These two protein chains interact to form a complex.

Interface contacts:
Residue P93 in chain A interacts with residue I92 in chain B (closest heavy-atom distance 3.9 Å).
Residue K113 in chain A is in contact with residue K113 in chain B (closest heavy-atom distance 3.5 Å).
Residue G35 in chain A interacts with residue F98 in chain B (closest heavy-atom distance 3.9 Å).
Residue W23 in chain A is in contact with residue P161 in chain B (closest heavy-atom distance 3.6 Å).
Residue F98 in chain A is in contact with residue S38 in chain B (closest heavy-atom distance 3.4 Å).
Residue A96 in chain A interacts with residue R84 in chain B (closest heavy-atom distance 4.2 Å).
Residue R84 in chain A interacts with residue N99 in chain B (closest heavy-atom distance 4.0 Å).
Residue R97 in chain A is in contact with residue R84 in chain B (closest heavy-atom distance 2.8 Å).
Residue E102 in chain A interacts with residue P81 in chain B (closest heavy-atom distance 3.9 Å).
Residue I159 in chain A contacts residue P79 in chain B (closest heavy-atom distance 3.6 Å).
Residue N41 in chain A is in contact with residue G95 in chain B (closest heavy-atom distance 3.0 Å).
Residue R84 in chain A interacts with residue V94 in chain B (closest heavy-atom distance 3.6 Å).
Residue N99 in chain A interacts with residue R84 in chain B (closest heavy-atom distance 4.0 Å).
Residue S38 in chain A interacts with residue A96 in chain B (closest heavy-atom distance 3.2 Å).
Residue H164 in chain A contacts residue Y16 in chain B (closest heavy-atom distance 2.7 Å).
Residue P162 in chain A is in contact with residue W23 in chain B (closest heavy-atom distance 3.7 Å).
Residue A87 in chain A contacts residue P93 in chain B (closest heavy-atom distance 3.6 Å).
Residue F98 in chain A interacts with residue G35 in chain B (closest heavy-atom distance 3.9 Å).
Residue F98 in chain A contacts residue F39 in chain B (closest heavy-atom distance 3.9 Å).
Residue P160 in chain A contacts residue W23 in chain B (closest heavy-atom distance 3.4 Å).
Residue P161 in chain A is in contact with residue F20 in chain B (closest heavy-atom distance 3.9 Å).
Residue G95 in chain A is in contact with residue N41 in chain B (closest heavy-atom distance 3.0 Å).
Residue S38 in chain A interacts with residue F98 in chain B (closest heavy-atom distance 3.4 Å).
Residue I92 in chain A contacts residue P93 in chain B (closest heavy-atom distance 3.9 Å).
Residue F98 in chain A is in contact with residue F98 in chain B (closest heavy-atom distance 3.4 Å).
Residue V94 in chain A contacts residue R84 in chain B (closest heavy-atom distance 3.6 Å).
Residue P85 in chain A contacts residue V94 in chain B (closest heavy-atom distance 4.0 Å).
Residue I92 in chain A is in contact with residue A96 in chain B (closest heavy-atom distance 3.8 Å).
Residue P93 in chain A is in contact with residue P93 in chain B (closest heavy-atom distance 4.2 Å).
Residue V94 in chain A is in contact with residue P85 in chain B (closest heavy-atom distance 4.0 Å).
Residue P162 in chain A interacts with residue V19 in chain B (closest heavy-atom distance 3.8 Å).
Residue R84 in chain A is in contact with residue R97 in chain B (closest heavy-atom distance 2.8 Å).
Residue E102 in chain A contacts residue N34 in chain B (closest heavy-atom distance 3.6 Å).
Residue P93 in chain A is in contact with residue D91 in chain B (closest heavy-atom distance 3.4 Å).
Residue P81 in chain A is in contact with residue E102 in chain B (closest heavy-atom distance 3.9 Å).
Residue V19 in chain A interacts with residue P162 in chain B (closest heavy-atom distance 3.8 Å).
Residue P85 in chain A interacts with residue G95 in chain B (closest heavy-atom distance 3.3 Å).
Residue R84 in chain A contacts residue G95 in chain B (closest heavy-atom distance 3.1 Å).
Residue G95 in chain A interacts with residue S38 in chain B (closest heavy-atom distance 3.7 Å).
Residue N34 in chain A contacts residue E102 in chain B (closest heavy-atom distance 3.6 Å).
Residue S38 in chain A interacts with residue G95 in chain B (closest heavy-atom distance 3.7 Å).
Residue A96 in chain A contacts residue S38 in chain B (closest heavy-atom distance 3.2 Å).
Residue F20 in chain A contacts residue P161 in chain B (closest heavy-atom distance 3.9 Å).
Residue D91 in chain A interacts with residue P93 in chain B (closest heavy-atom distance 3.4 Å).
Residue A96 in chain A contacts residue I92 in chain B (closest heavy-atom distance 3.8 Å).
Residue P93 in chain A interacts with residue A87 in chain B (closest heavy-atom distance 3.6 Å).
Residue Y16 in chain A is in contact with residue H164 in chain B (closest heavy-atom distance 2.7 Å).
Residue R84 in chain A is in contact with residue A96 in chain B (closest heavy-atom distance 4.2 Å).
Residue P161 in chain A interacts with residue W23 in chain B (closest heavy-atom distance 3.6 Å).
Residue F39 in chain A is in contact with residue F98 in chain B (closest heavy-atom distance 3.9 Å).
Residue W23 in chain A is in contact with residue I159 in chain B (closest heavy-atom distance 3.8 Å).
Residue H42 in chain A interacts with residue A96 in chain B (closest heavy-atom distance 2.8 Å).
Residue D91 in chain A interacts with residue D91 in chain B (closest heavy-atom distance 3.5 Å).
Residue W23 in chain A interacts with residue P162 in chain B (closest heavy-atom distance 3.7 Å).
Residue P79 in chain A is in contact with residue I159 in chain B (closest heavy-atom distance 3.6 Å).
Residue W23 in chain A contacts residue P160 in chain B (closest heavy-atom distance 3.4 Å).
Residue G95 in chain A interacts with residue P85 in chain B (closest heavy-atom distance 3.3 Å).
Residue G95 in chain A interacts with residue R84 in chain B (closest heavy-atom distance 3.1 Å).
Residue A96 in chain A is in contact with residue H42 in chain B (closest heavy-atom distance 2.8 Å).
Residue I159 in chain A contacts residue W23 in chain B (closest heavy-atom distance 3.8 Å).

Sequence of chain B:
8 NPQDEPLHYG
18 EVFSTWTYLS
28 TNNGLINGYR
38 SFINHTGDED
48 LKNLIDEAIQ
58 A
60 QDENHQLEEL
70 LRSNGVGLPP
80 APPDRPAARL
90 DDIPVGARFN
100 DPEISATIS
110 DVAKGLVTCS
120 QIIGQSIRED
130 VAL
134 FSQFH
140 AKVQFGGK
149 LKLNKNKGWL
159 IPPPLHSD

Sequence of chain A:
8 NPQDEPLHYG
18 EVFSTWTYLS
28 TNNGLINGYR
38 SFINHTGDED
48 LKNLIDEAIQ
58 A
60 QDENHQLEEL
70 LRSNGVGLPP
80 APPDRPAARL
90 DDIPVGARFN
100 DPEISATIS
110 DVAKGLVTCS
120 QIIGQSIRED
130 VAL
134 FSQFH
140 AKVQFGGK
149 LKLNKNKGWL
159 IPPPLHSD